Contacts between the two chains:
Residue A5 in the second protein is in contact with residue T25 in the first protein (closest heavy-atom distance 4.0 Å).
Residue I8 in the second protein contacts residue G24 in the first protein (closest heavy-atom distance 4.9 Å).
Residue V12 in the second protein interacts with residue V21 in the first protein (closest heavy-atom distance 4.6 Å).
Residue L4 in the second protein contacts residue V28 in the first protein (closest heavy-atom distance 4.8 Å).
Residue A5 in the second protein interacts with residue V28 in the first protein (closest heavy-atom distance 3.8 Å).
Residue M1 in the second protein interacts with residue A32 in the first protein (closest heavy-atom distance 3.3 Å).
Residue I8 in the second protein interacts with residue V28 in the first protein (closest heavy-atom distance 4.7 Å).
Residue V12 in the second protein interacts with residue S20 in the first protein (closest heavy-atom distance 3.9 Å).
Residue A9 in the second protein is in contact with residue V21 in the first protein (closest heavy-atom distance 4.2 Å).
Residue M1 in the second protein contacts residue V28 in the first protein (closest heavy-atom distance 3.6 Å).
Residue Q13 in the second protein interacts with residue V21 in the first protein (closest heavy-atom distance 3.9 Å).
Residue Q16 in the second protein interacts with residue S20 in the first protein (closest heavy-atom distance 3.6 Å).

The following describes two proteins that form a bound complex.

Sequence of the second protein:
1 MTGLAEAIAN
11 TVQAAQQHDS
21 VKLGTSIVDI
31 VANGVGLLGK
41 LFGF

Sequence of the first protein:
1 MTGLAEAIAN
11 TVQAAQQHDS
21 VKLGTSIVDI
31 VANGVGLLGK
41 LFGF